Sequence of the first protein:
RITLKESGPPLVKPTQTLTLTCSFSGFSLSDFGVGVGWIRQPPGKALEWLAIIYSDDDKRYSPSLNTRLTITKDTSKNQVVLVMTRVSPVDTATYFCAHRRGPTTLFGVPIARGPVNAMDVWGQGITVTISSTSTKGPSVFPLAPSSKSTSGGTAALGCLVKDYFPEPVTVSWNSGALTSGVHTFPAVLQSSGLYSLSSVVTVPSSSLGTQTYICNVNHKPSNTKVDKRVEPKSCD

Sequence of the second protein:
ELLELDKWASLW

The following describes two proteins that form a bound complex.

Residue-level contacts at the interface:
Residue V116 in the first protein contacts residue D11 in the second protein (closest heavy-atom distance 4.9 Å).
Residue Y54 in the first protein interacts with residue D11 in the second protein (closest heavy-atom distance 3.8 Å).
Residue R100 in the first protein is in contact with residue W13 in the second protein (closest heavy-atom distance 3.8 Å).
Residue P103 in the first protein interacts with residue W13 in the second protein (closest heavy-atom distance 3.8 Å).
Residue Y54 in the first protein interacts with residue W13 in the second protein (closest heavy-atom distance 4.4 Å).
Residue N117 in the first protein interacts with residue D11 in the second protein (closest heavy-atom distance 4.9 Å).
Residue R113 in the first protein contacts residue A14 in the second protein (closest heavy-atom distance 3.5 Å).
Residue D56 in the first protein interacts with residue K12 in the second protein (closest heavy-atom distance 2.9 Å).
Residue I111 in the first protein interacts with residue W17 in the second protein (closest heavy-atom distance 3.7 Å).
Residue P103 in the first protein is in contact with residue L16 in the second protein (closest heavy-atom distance 3.8 Å).
Residue A112 in the first protein interacts with residue W17 in the second protein (closest heavy-atom distance 3.5 Å).
Residue G114 in the first protein is in contact with residue W17 in the second protein (closest heavy-atom distance 4.9 Å).
Residue A112 in the first protein is in contact with residue L16 in the second protein (closest heavy-atom distance 4.2 Å).
Residue R113 in the first protein is in contact with residue W13 in the second protein (closest heavy-atom distance 3.4 Å).
Residue G102 in the first protein contacts residue W13 in the second protein (closest heavy-atom distance 4.8 Å).
Residue F32 in the first protein contacts residue W13 in the second protein (closest heavy-atom distance 4.1 Å).
Residue P110 in the first protein contacts residue L16 in the second protein (closest heavy-atom distance 4.4 Å).
Residue R113 in the first protein is in contact with residue W17 in the second protein (closest heavy-atom distance 2.8 Å).
Residue D58 in the first protein is in contact with residue K12 in the second protein (closest heavy-atom distance 3.0 Å).
Residue R113 in the first protein contacts residue L16 in the second protein (closest heavy-atom distance 3.5 Å).
Residue R60 in the first protein is in contact with residue E9 in the second protein (closest heavy-atom distance 3.2 Å).
Residue R100 in the first protein is in contact with residue K12 in the second protein (closest heavy-atom distance 4.8 Å).
Residue Y54 in the first protein contacts residue K12 in the second protein (closest heavy-atom distance 3.6 Å).
Residue R101 in the first protein contacts residue W13 in the second protein (closest heavy-atom distance 4.6 Å).
Residue G33 in the first protein is in contact with residue W13 in the second protein (closest heavy-atom distance 3.5 Å).
Residue R100 in the first protein contacts residue D11 in the second protein (closest heavy-atom distance 3.0 Å).
Residue V116 in the first protein interacts with residue W13 in the second protein (closest heavy-atom distance 3.5 Å).